These two protein chains interact to form a complex.

Sequence of the first protein:
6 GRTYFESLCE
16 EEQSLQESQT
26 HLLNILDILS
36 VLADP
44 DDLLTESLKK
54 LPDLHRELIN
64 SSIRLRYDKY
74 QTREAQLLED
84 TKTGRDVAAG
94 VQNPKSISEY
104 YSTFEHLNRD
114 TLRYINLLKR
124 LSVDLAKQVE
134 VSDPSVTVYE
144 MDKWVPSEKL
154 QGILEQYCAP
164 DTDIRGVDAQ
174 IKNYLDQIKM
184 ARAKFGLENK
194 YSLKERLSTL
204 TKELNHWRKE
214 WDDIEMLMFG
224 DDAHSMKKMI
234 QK

Sequence of the second protein:
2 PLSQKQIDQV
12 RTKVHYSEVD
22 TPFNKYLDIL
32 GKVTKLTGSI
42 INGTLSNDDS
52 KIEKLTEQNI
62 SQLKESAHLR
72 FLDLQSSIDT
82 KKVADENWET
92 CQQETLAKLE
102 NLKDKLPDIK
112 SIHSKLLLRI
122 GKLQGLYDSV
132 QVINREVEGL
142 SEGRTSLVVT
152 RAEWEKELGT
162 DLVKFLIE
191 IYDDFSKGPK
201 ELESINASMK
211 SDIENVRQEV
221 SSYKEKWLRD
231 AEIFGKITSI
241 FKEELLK

Interface contacts:
Residue A129 in the first protein contacts residue N135 in the second protein (closest heavy-atom distance 3.2 Å).
Residue E17 in the first protein contacts residue K83 in the second protein (closest heavy-atom distance 3.6 Å).
Residue S99 in the first protein is in contact with residue L103 in the second protein (closest heavy-atom distance 3.5 Å).
Residue E133 in the first protein interacts with residue E201 in the second protein (closest heavy-atom distance 3.2 Å).
Residue L80 in the first protein contacts residue H16 in the second protein (closest heavy-atom distance 3.3 Å).
Residue L68 in the first protein contacts residue L28 in the second protein (closest heavy-atom distance 3.7 Å).
Residue H58 in the first protein contacts residue T38 in the second protein (closest heavy-atom distance 3.4 Å).
Residue E17 in the first protein contacts residue I79 in the second protein (closest heavy-atom distance 3.5 Å).
Residue Y160 in the first protein contacts residue L127 in the second protein (closest heavy-atom distance 3.5 Å).
Residue P163 in the first protein is in contact with residue K123 in the second protein (closest heavy-atom distance 2.9 Å).
Residue H58 in the first protein interacts with residue G39 in the second protein (closest heavy-atom distance 3.1 Å).
Residue L128 in the first protein interacts with residue N135 in the second protein (closest heavy-atom distance 3.7 Å).
Residue L121 in the first protein interacts with residue L124 in the second protein (closest heavy-atom distance 3.6 Å).
Residue G189 in the first protein is in contact with residue L202 in the second protein (closest heavy-atom distance 3.5 Å).
Residue Y117 in the first protein contacts residue L117 in the second protein (closest heavy-atom distance 3.6 Å).
Residue I217 in the first protein contacts residue D230 in the second protein (closest heavy-atom distance 3.6 Å).
Residue E133 in the first protein interacts with residue K200 in the second protein (closest heavy-atom distance 3.2 Å).
Residue Y160 in the first protein contacts residue S130 in the second protein (closest heavy-atom distance 3.2 Å).
Residue L28 in the first protein is in contact with residue H69 in the second protein (closest heavy-atom distance 3.7 Å).
Residue D127 in the first protein is in contact with residue V131 in the second protein (closest heavy-atom distance 3.8 Å).
Residue S99 in the first protein is in contact with residue K104 in the second protein (closest heavy-atom distance 3.3 Å).
Residue L178 in the first protein interacts with residue E137 in the second protein (closest heavy-atom distance 3.6 Å).
Residue K72 in the first protein interacts with residue F24 in the second protein (closest heavy-atom distance 3.6 Å).
Residue E77 in the first protein contacts residue Y17 in the second protein (closest heavy-atom distance 3.2 Å).
Residue L27 in the first protein contacts residue V34 in the second protein (closest heavy-atom distance 3.6 Å).
Residue A162 in the first protein interacts with residue K123 in the second protein (closest heavy-atom distance 3.0 Å).
Residue N96 in the first protein interacts with residue E101 in the second protein (closest heavy-atom distance 3.5 Å).
Residue L13 in the first protein interacts with residue K83 in the second protein (closest heavy-atom distance 3.8 Å).
Residue H109 in the first protein interacts with residue H114 in the second protein (closest heavy-atom distance 3.6 Å).
Residue R185 in the first protein interacts with residue L202 in the second protein (closest heavy-atom distance 3.3 Å).
Residue I100 in the first protein interacts with residue L103 in the second protein (closest heavy-atom distance 3.6 Å).
Residue H58 in the first protein interacts with residue T35 in the second protein (closest heavy-atom distance 3.5 Å).
Residue I100 in the first protein interacts with residue L100 in the second protein (closest heavy-atom distance 3.5 Å).
Residue D127 in the first protein contacts residue N135 in the second protein (closest heavy-atom distance 3.5 Å).
Residue R116 in the first protein contacts residue I121 in the second protein (closest heavy-atom distance 3.4 Å).
Residue L121 in the first protein interacts with residue Y128 in the second protein (closest heavy-atom distance 3.4 Å).
Residue D113 in the first protein is in contact with residue H114 in the second protein (closest heavy-atom distance 2.9 Å).
Residue L31 in the first protein is in contact with residue K65 in the second protein (closest heavy-atom distance 3.7 Å).
Residue L157 in the first protein is in contact with residue L127 in the second protein (closest heavy-atom distance 3.6 Å).
Residue L120 in the first protein contacts residue L124 in the second protein (closest heavy-atom distance 3.6 Å).
Residue L120 in the first protein interacts with residue Y128 in the second protein (closest heavy-atom distance 3.3 Å).
Residue R69 in the first protein contacts residue L28 in the second protein (closest heavy-atom distance 3.4 Å).
Residue Y103 in the first protein interacts with residue L103 in the second protein (closest heavy-atom distance 3.4 Å).
Residue Q95 in the first protein contacts residue E101 in the second protein (closest heavy-atom distance 3.3 Å).
Residue L34 in the first protein interacts with residue I61 in the second protein (closest heavy-atom distance 3.6 Å).
Residue R76 in the first protein interacts with residue E19 in the second protein (closest heavy-atom distance 3.2 Å).
Residue S125 in the first protein interacts with residue Y128 in the second protein (closest heavy-atom distance 3.2 Å).
Residue I62 in the first protein interacts with residue T35 in the second protein (closest heavy-atom distance 3.4 Å).
Residue Y117 in the first protein is in contact with residue R120 in the second protein (closest heavy-atom distance 3.1 Å).
Residue T106 in the first protein interacts with residue I110 in the second protein (closest heavy-atom distance 3.5 Å).
Residue L80 in the first protein interacts with residue Y17 in the second protein (closest heavy-atom distance 3.5 Å).
Residue S23 in the first protein contacts residue Y27 in the second protein (closest heavy-atom distance 3.2 Å).
Residue L20 in the first protein is in contact with residue F72 in the second protein (closest heavy-atom distance 3.5 Å).
Residue L20 in the first protein contacts residue L75 in the second protein (closest heavy-atom distance 3.6 Å).
Residue V94 in the first protein interacts with residue E101 in the second protein (closest heavy-atom distance 3.6 Å).
Residue F188 in the first protein is in contact with residue E203 in the second protein (closest heavy-atom distance 3.6 Å).
Residue E17 in the first protein interacts with residue Q76 in the second protein (closest heavy-atom distance 2.4 Å).
Residue Q24 in the first protein is in contact with residue Y27 in the second protein (closest heavy-atom distance 3.5 Å).
Residue C14 in the first protein contacts residue K83 in the second protein (closest heavy-atom distance 3.6 Å).
Residue Q131 in the first protein contacts residue G198 in the second protein (closest heavy-atom distance 3.7 Å).